These two protein chains interact to form a complex.

Sequence of protein 1:
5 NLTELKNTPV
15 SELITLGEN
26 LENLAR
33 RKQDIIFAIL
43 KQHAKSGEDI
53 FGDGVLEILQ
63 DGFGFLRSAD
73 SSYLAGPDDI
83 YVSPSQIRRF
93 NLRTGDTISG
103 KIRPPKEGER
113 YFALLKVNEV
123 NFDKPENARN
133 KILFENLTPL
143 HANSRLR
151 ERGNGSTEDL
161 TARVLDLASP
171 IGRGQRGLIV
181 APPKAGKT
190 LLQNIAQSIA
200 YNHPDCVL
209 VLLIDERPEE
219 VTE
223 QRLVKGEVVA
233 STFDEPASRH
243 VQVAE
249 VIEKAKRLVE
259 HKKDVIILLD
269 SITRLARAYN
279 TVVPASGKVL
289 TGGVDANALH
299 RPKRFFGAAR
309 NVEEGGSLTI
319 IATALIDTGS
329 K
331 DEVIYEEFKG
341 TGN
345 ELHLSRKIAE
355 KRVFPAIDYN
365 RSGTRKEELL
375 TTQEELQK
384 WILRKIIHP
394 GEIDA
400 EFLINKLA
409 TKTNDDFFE

Sequence of protein 2:
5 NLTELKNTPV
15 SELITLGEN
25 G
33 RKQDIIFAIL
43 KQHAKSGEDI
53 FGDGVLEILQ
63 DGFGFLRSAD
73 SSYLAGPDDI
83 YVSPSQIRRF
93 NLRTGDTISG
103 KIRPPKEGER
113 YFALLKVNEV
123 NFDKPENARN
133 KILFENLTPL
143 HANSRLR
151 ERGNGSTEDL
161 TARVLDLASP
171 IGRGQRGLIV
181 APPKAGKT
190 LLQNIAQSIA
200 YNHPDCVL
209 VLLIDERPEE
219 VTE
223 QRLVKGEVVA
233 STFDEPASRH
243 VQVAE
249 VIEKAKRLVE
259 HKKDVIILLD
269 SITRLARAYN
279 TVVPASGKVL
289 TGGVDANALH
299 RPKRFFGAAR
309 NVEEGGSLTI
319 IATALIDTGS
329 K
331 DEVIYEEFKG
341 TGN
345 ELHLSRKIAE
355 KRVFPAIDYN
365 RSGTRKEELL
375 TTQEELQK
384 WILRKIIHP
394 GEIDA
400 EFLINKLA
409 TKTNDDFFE

Interface contacts:
Residue V333 in protein 1 contacts residue G327 in protein 2 (closest heavy-atom distance 3.4 Å).
Residue S366 in protein 1 contacts residue R356 in protein 2 (closest heavy-atom distance 4.2 Å).
Residue H298 in protein 1 is in contact with residue E237 in protein 2 (closest heavy-atom distance 3.9 Å).
Residue L142 in protein 1 is in contact with residue E217 in protein 2 (closest heavy-atom distance 3.3 Å).
Residue K286 in protein 1 is in contact with residue V287 in protein 2 (closest heavy-atom distance 3.6 Å).
Residue G367 in protein 1 interacts with residue K184 in protein 2 (closest heavy-atom distance 3.4 Å).
Residue K339 in protein 1 interacts with residue K184 in protein 2 (closest heavy-atom distance 3.8 Å).
Residue H143 in protein 1 contacts residue E221 in protein 2 (closest heavy-atom distance 3.2 Å).
Residue R308 in protein 1 interacts with residue P216 in protein 2 (closest heavy-atom distance 4.0 Å).
Residue T289 in protein 1 interacts with residue K329 in protein 2 (closest heavy-atom distance 3.1 Å).
Residue L142 in protein 1 is in contact with residue T220 in protein 2 (closest heavy-atom distance 3.7 Å).
Residue R176 in protein 1 interacts with residue E217 in protein 2 (closest heavy-atom distance 2.6 Å).
Residue T341 in protein 1 interacts with residue R215 in protein 2 (closest heavy-atom distance 2.9 Å).
Residue R387 in protein 1 interacts with residue R356 in protein 2 (closest heavy-atom distance 3.2 Å).
Residue E336 in protein 1 contacts residue T326 in protein 2 (closest heavy-atom distance 3.1 Å).
Residue K339 in protein 1 is in contact with residue R350 in protein 2 (closest heavy-atom distance 2.5 Å).
Residue E337 in protein 1 interacts with residue R275 in protein 2 (closest heavy-atom distance 2.7 Å).
Residue W384 in protein 1 is in contact with residue R356 in protein 2 (closest heavy-atom distance 3.1 Å).
Residue H298 in protein 1 is in contact with residue D236 in protein 2 (closest heavy-atom distance 4.2 Å).
Residue H143 in protein 1 interacts with residue E217 in protein 2 (closest heavy-atom distance 4.1 Å).
Residue N295 in protein 1 interacts with residue T279 in protein 2 (closest heavy-atom distance 3.8 Å).
Residue P141 in protein 1 is in contact with residue P216 in protein 2 (closest heavy-atom distance 3.6 Å).
Residue W384 in protein 1 is in contact with residue K355 in protein 2 (closest heavy-atom distance 3.0 Å).
Residue E336 in protein 1 contacts residue R350 in protein 2 (closest heavy-atom distance 2.5 Å).
Residue T289 in protein 1 contacts residue G290 in protein 2 (closest heavy-atom distance 3.9 Å).
Residue R308 in protein 1 contacts residue D236 in protein 2 (closest heavy-atom distance 3.4 Å).
Residue K370 in protein 1 contacts residue E221 in protein 2 (closest heavy-atom distance 3.8 Å).
Residue H391 in protein 1 contacts residue K355 in protein 2 (closest heavy-atom distance 3.3 Å).
Residue Y335 in protein 1 is in contact with residue R350 in protein 2 (closest heavy-atom distance 3.9 Å).
Residue E371 in protein 1 interacts with residue R356 in protein 2 (closest heavy-atom distance 4.1 Å).
Residue H391 in protein 1 interacts with residue E354 in protein 2 (closest heavy-atom distance 4.0 Å).
Residue R369 in protein 1 interacts with residue R215 in protein 2 (closest heavy-atom distance 2.9 Å).
Residue K339 in protein 1 contacts residue R215 in protein 2 (closest heavy-atom distance 4.0 Å).
Residue T341 in protein 1 contacts residue F235 in protein 2 (closest heavy-atom distance 4.2 Å).
Residue R365 in protein 1 interacts with residue E354 in protein 2 (closest heavy-atom distance 3.5 Å).
Residue H298 in protein 1 interacts with residue F235 in protein 2 (closest heavy-atom distance 3.9 Å).
Residue L142 in protein 1 interacts with residue R224 in protein 2 (closest heavy-atom distance 3.7 Å).
Residue R302 in protein 1 is in contact with residue D236 in protein 2 (closest heavy-atom distance 3.0 Å).
Residue L288 in protein 1 is in contact with residue S328 in protein 2 (closest heavy-atom distance 3.5 Å).
Residue G342 in protein 1 interacts with residue R215 in protein 2 (closest heavy-atom distance 3.2 Å).
Residue E311 in protein 1 interacts with residue R224 in protein 2 (closest heavy-atom distance 2.7 Å).
Residue G305 in protein 1 contacts residue F235 in protein 2 (closest heavy-atom distance 3.7 Å).
Residue R176 in protein 1 interacts with residue R215 in protein 2 (closest heavy-atom distance 3.3 Å).
Residue E345 in protein 1 contacts residue K184 in protein 2 (closest heavy-atom distance 2.9 Å).
Residue G340 in protein 1 is in contact with residue R215 in protein 2 (closest heavy-atom distance 2.8 Å).
Residue V287 in protein 1 is in contact with residue G291 in protein 2 (closest heavy-atom distance 4.1 Å).
Residue K286 in protein 1 interacts with residue G291 in protein 2 (closest heavy-atom distance 3.7 Å).
Residue N364 in protein 1 interacts with residue E354 in protein 2 (closest heavy-atom distance 4.0 Å).
Residue E337 in protein 1 is in contact with residue R272 in protein 2 (closest heavy-atom distance 3.1 Å).
Residue P141 in protein 1 is in contact with residue E217 in protein 2 (closest heavy-atom distance 3.9 Å).
Residue K339 in protein 1 interacts with residue P183 in protein 2 (closest heavy-atom distance 4.0 Å).
Residue E336 in protein 1 contacts residue D325 in protein 2 (closest heavy-atom distance 3.2 Å).
Residue R176 in protein 1 contacts residue P216 in protein 2 (closest heavy-atom distance 3.9 Å).
Residue N343 in protein 1 is in contact with residue R215 in protein 2 (closest heavy-atom distance 3.6 Å).
Residue P141 in protein 1 contacts residue T220 in protein 2 (closest heavy-atom distance 2.7 Å).
Residue R176 in protein 1 interacts with residue F235 in protein 2 (closest heavy-atom distance 4.2 Å).
Residue K301 in protein 1 interacts with residue R272 in protein 2 (closest heavy-atom distance 3.4 Å).
Residue E336 in protein 1 contacts residue P183 in protein 2 (closest heavy-atom distance 4.0 Å).
Residue R369 in protein 1 is in contact with residue K184 in protein 2 (closest heavy-atom distance 3.3 Å).
Residue G340 in protein 1 interacts with residue R272 in protein 2 (closest heavy-atom distance 3.5 Å).